Interface contacts:
Residue E51 in chain A is in contact with residue P17 in chain B (closest heavy-atom distance 4.4 Å).
Residue V85 in chain A interacts with residue P17 in chain B (closest heavy-atom distance 4.3 Å).

Sequence of chain B:
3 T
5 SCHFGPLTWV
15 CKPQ

This data describes a binding interaction between two proteins.

Sequence of chain A:
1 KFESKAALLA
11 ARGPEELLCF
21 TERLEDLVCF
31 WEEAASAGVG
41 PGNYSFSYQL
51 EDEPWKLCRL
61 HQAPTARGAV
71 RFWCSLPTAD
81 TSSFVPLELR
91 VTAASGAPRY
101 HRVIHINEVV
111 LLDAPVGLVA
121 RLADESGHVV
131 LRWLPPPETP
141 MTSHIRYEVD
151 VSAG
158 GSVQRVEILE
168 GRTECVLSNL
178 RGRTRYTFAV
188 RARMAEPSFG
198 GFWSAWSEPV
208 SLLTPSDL